Interface contacts:
Residue D79 in chain A contacts residue R12 in chain B (closest heavy-atom distance 3.6 Å).
Residue M110 in chain A interacts with residue T7 in chain B (closest heavy-atom distance 3.6 Å).
Residue D81 in chain A interacts with residue S19 in chain B (closest heavy-atom distance 3.3 Å).
Residue D81 in chain A is in contact with residue G15 in chain B (closest heavy-atom distance 3.9 Å).
Residue M72 in chain A contacts residue A13 in chain B (closest heavy-atom distance 4.0 Å).
Residue M72 in chain A contacts residue M20 in chain B (closest heavy-atom distance 3.8 Å).
Residue M52 in chain A contacts residue S18 in chain B (closest heavy-atom distance 3.7 Å).
Residue E15 in chain A contacts residue R2 in chain B (closest heavy-atom distance 3.5 Å).
Residue A148 in chain A contacts residue R1 in chain B (closest heavy-atom distance 3.7 Å).
Residue M146 in chain A is in contact with residue R12 in chain B (closest heavy-atom distance 3.0 Å).
Residue M125 in chain A contacts residue K3 in chain B (closest heavy-atom distance 3.6 Å).
Residue V56 in chain A is in contact with residue L17 in chain B (closest heavy-atom distance 3.7 Å).
Residue E85 in chain A is in contact with residue G15 in chain B (closest heavy-atom distance 3.7 Å).
Residue E55 in chain A is in contact with residue M20 in chain B (closest heavy-atom distance 2.8 Å).
Residue M73 in chain A interacts with residue R16 in chain B (closest heavy-atom distance 3.4 Å).
Residue L19 in chain A interacts with residue K6 in chain B (closest heavy-atom distance 3.9 Å).
Residue R75 in chain A is in contact with residue M20 in chain B (closest heavy-atom distance 3.2 Å).
Residue D79 in chain A is in contact with residue S19 in chain B (closest heavy-atom distance 3.1 Å).
Residue E12 in chain A is in contact with residue R1 in chain B (closest heavy-atom distance 3.2 Å).
Residue E85 in chain A contacts residue V11 in chain B (closest heavy-atom distance 3.8 Å).
Residue M72 in chain A is in contact with residue R16 in chain B (closest heavy-atom distance 3.0 Å).
Residue M77 in chain A interacts with residue M20 in chain B (closest heavy-atom distance 3.3 Å).
Residue M146 in chain A contacts residue W4 in chain B (closest heavy-atom distance 3.7 Å).
Residue K149 in chain A is in contact with residue R12 in chain B (closest heavy-atom distance 3.9 Å).
Residue E85 in chain A contacts residue S18 in chain B (closest heavy-atom distance 3.7 Å).
Residue R75 in chain A contacts residue R16 in chain B (closest heavy-atom distance 3.0 Å).
Residue A148 in chain A contacts residue Q5 in chain B (closest heavy-atom distance 3.0 Å).
Residue M73 in chain A contacts residue A13 in chain B (closest heavy-atom distance 3.7 Å).
Residue E12 in chain A is in contact with residue Q5 in chain B (closest heavy-atom distance 3.9 Å).
Residue K149 in chain A interacts with residue R1 in chain B (closest heavy-atom distance 3.2 Å).
Residue L40 in chain A contacts residue I14 in chain B (closest heavy-atom distance 3.5 Å).
Residue M77 in chain A contacts residue R16 in chain B (closest heavy-atom distance 3.7 Å).
Residue M125 in chain A is in contact with residue W4 in chain B (closest heavy-atom distance 2.7 Å).
Residue M145 in chain A interacts with residue W4 in chain B (closest heavy-atom distance 3.5 Å).
Residue T147 in chain A is in contact with residue R12 in chain B (closest heavy-atom distance 3.6 Å).
Residue M37 in chain A interacts with residue I14 in chain B (closest heavy-atom distance 3.9 Å).
Residue E128 in chain A interacts with residue R1 in chain B (closest heavy-atom distance 3.5 Å).
Residue K149 in chain A interacts with residue Q5 in chain B (closest heavy-atom distance 3.9 Å).
Residue F69 in chain A is in contact with residue A13 in chain B (closest heavy-atom distance 3.7 Å).
Residue E128 in chain A contacts residue W4 in chain B (closest heavy-atom distance 3.5 Å).
Residue E115 in chain A contacts residue K6 in chain B (closest heavy-atom distance 2.3 Å).
Residue A148 in chain A interacts with residue R12 in chain B (closest heavy-atom distance 3.2 Å).
Residue D79 in chain A contacts residue G15 in chain B (closest heavy-atom distance 3.4 Å).
Residue E121 in chain A contacts residue K3 in chain B (closest heavy-atom distance 3.8 Å).
Residue M73 in chain A is in contact with residue N9 in chain B (closest heavy-atom distance 3.5 Å).
Residue E115 in chain A interacts with residue K3 in chain B (closest heavy-atom distance 2.9 Å).
Residue A16 in chain A interacts with residue N9 in chain B (closest heavy-atom distance 3.6 Å).
Residue D79 in chain A is in contact with residue R16 in chain B (closest heavy-atom distance 3.6 Å).
Residue M52 in chain A is in contact with residue I14 in chain B (closest heavy-atom distance 3.9 Å).
Residue E85 in chain A interacts with residue I14 in chain B (closest heavy-atom distance 3.6 Å).
Residue F13 in chain A is in contact with residue N9 in chain B (closest heavy-atom distance 3.7 Å).
Residue F20 in chain A interacts with residue A10 in chain B (closest heavy-atom distance 3.7 Å).
Residue M146 in chain A contacts residue G8 in chain B (closest heavy-atom distance 3.8 Å).
Residue F142 in chain A contacts residue W4 in chain B (closest heavy-atom distance 3.9 Å).
Residue E15 in chain A contacts residue K6 in chain B (closest heavy-atom distance 3.4 Å).
Residue A129 in chain A contacts residue W4 in chain B (closest heavy-atom distance 3.7 Å).
Residue I86 in chain A interacts with residue V11 in chain B (closest heavy-atom distance 3.9 Å).
Residue M52 in chain A interacts with residue L17 in chain B (closest heavy-atom distance 3.5 Å).
Residue M73 in chain A is in contact with residue R12 in chain B (closest heavy-atom distance 3.9 Å).
Residue D81 in chain A is in contact with residue S18 in chain B (closest heavy-atom distance 3.5 Å).

This data describes a binding interaction between two proteins.

Sequence of chain A:
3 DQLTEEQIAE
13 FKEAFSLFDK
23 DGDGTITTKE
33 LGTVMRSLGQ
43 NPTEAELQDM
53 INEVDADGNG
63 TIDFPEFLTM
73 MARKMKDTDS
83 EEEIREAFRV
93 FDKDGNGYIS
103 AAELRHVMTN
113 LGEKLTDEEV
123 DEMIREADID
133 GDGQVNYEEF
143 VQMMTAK

Sequence of chain B:
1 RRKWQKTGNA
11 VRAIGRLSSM